Contacts between the two chains:
Residue Q100 in chain B is in contact with residue L321 in chain A (closest heavy-atom distance 2.4 Å).
Residue D518 in chain B interacts with residue E105 in chain A (closest heavy-atom distance 3.1 Å).
Residue K84 in chain B contacts residue S310 in chain A (closest heavy-atom distance 3.4 Å).
Residue E87 in chain B interacts with residue R309 in chain A (closest heavy-atom distance 3.2 Å).
Residue D516 in chain B contacts residue N106 in chain A (closest heavy-atom distance 2.9 Å).
Residue K84 in chain B is in contact with residue I307 in chain A (closest heavy-atom distance 3.5 Å).
Residue S93 in chain B interacts with residue A317 in chain A (closest heavy-atom distance 3.4 Å).
Residue N522 in chain B interacts with residue D31 in chain A (closest heavy-atom distance 3.2 Å).
Residue E88 in chain B is in contact with residue A313 in chain A (closest heavy-atom distance 3.4 Å).
Residue G482 in chain B contacts residue K86 in chain A (closest heavy-atom distance 2.8 Å).
Residue L519 in chain B is in contact with residue L58 in chain A (closest heavy-atom distance 3.5 Å).
Residue S93 in chain B interacts with residue P314 in chain A (closest heavy-atom distance 3.5 Å).
Residue R69 in chain B is in contact with residue H246 in chain A (closest heavy-atom distance 3.0 Å).
Residue A96 in chain B contacts residue N318 in chain A (closest heavy-atom distance 3.3 Å).
Residue T515 in chain B is in contact with residue N107 in chain A (closest heavy-atom distance 3.0 Å).
Residue D521 in chain B interacts with residue Q108 in chain A (closest heavy-atom distance 2.5 Å).
Residue S413 in chain B is in contact with residue R179 in chain A (closest heavy-atom distance 2.5 Å).
Residue K70 in chain B contacts residue H246 in chain A (closest heavy-atom distance 3.4 Å).
Residue S93 in chain B is in contact with residue N318 in chain A (closest heavy-atom distance 3.0 Å).
Residue A89 in chain B is in contact with residue A313 in chain A (closest heavy-atom distance 3.4 Å).
Residue L481 in chain B interacts with residue N106 in chain A (closest heavy-atom distance 3.5 Å).
Residue T515 in chain B interacts with residue N106 in chain A (closest heavy-atom distance 3.4 Å).
Residue K84 in chain B interacts with residue E293 in chain A (closest heavy-atom distance 3.0 Å).
Residue S486 in chain B contacts residue K86 in chain A (closest heavy-atom distance 2.5 Å).
Residue D521 in chain B contacts residue L58 in chain A (closest heavy-atom distance 2.9 Å).
Residue Q100 in chain B contacts residue Q319 in chain A (closest heavy-atom distance 3.5 Å).
Residue V80 in chain B contacts residue E293 in chain A (closest heavy-atom distance 3.4 Å).
Residue L523 in chain B interacts with residue S57 in chain A (closest heavy-atom distance 3.1 Å).
Residue I520 in chain B is in contact with residue L58 in chain A (closest heavy-atom distance 3.2 Å).
Residue K84 in chain B contacts residue R309 in chain A (closest heavy-atom distance 3.4 Å).
Residue N104 in chain B interacts with residue A322 in chain A (closest heavy-atom distance 3.3 Å).
Residue K446 in chain B contacts residue S137 in chain A (closest heavy-atom distance 3.3 Å).
Residue T444 in chain B interacts with residue S138 in chain A (closest heavy-atom distance 3.4 Å).
Residue L517 in chain B interacts with residue N107 in chain A (closest heavy-atom distance 3.3 Å).
Residue Q100 in chain B is in contact with residue S320 in chain A (closest heavy-atom distance 3.3 Å).
Residue I489 in chain B interacts with residue L27 in chain A (closest heavy-atom distance 3.3 Å).
Residue K450 in chain B interacts with residue N225 in chain A (closest heavy-atom distance 3.3 Å).
Residue R453 in chain B interacts with residue N225 in chain A (closest heavy-atom distance 3.5 Å).
Residue S107 in chain B contacts residue W325 in chain A (closest heavy-atom distance 3.2 Å).
Residue N522 in chain B contacts residue S57 in chain A (closest heavy-atom distance 3.1 Å).
Residue Q416 in chain B contacts residue Q226 in chain A (closest heavy-atom distance 2.5 Å).
Residue L449 in chain B interacts with residue N225 in chain A (closest heavy-atom distance 3.5 Å).
Residue K446 in chain B interacts with residue N225 in chain A (closest heavy-atom distance 3.3 Å).
Residue K446 in chain B is in contact with residue P224 in chain A (closest heavy-atom distance 3.4 Å).
Residue S483 in chain B contacts residue K86 in chain A (closest heavy-atom distance 3.5 Å).
Residue K92 in chain B contacts residue N316 in chain A (closest heavy-atom distance 3.3 Å).
Residue K450 in chain B contacts residue Q226 in chain A (closest heavy-atom distance 3.3 Å).
Residue R490 in chain B contacts residue S25 in chain A (closest heavy-atom distance 3.3 Å).
Residue E87 in chain B is in contact with residue S311 in chain A (closest heavy-atom distance 2.5 Å).
Residue R480 in chain B interacts with residue E87 in chain A (closest heavy-atom distance 3.2 Å).
Residue N522 in chain B contacts residue S23 in chain A (closest heavy-atom distance 3.0 Å).
Residue E87 in chain B interacts with residue S310 in chain A (closest heavy-atom distance 3.3 Å).
Residue F504 in chain B contacts residue N106 in chain A (closest heavy-atom distance 3.4 Å).
Residue E88 in chain B interacts with residue S310 in chain A (closest heavy-atom distance 3.5 Å).
Residue P66 in chain B is in contact with residue H246 in chain A (closest heavy-atom distance 3.2 Å).
Residue R453 in chain B is in contact with residue N270 in chain A (closest heavy-atom distance 3.1 Å).
Residue N104 in chain B interacts with residue C323 in chain A (closest heavy-atom distance 3.3 Å).
Residue N522 in chain B is in contact with residue Q28 in chain A (closest heavy-atom distance 3.3 Å).
Residue R480 in chain B contacts residue R102 in chain A (closest heavy-atom distance 3.3 Å).
Residue S93 in chain B is in contact with residue N316 in chain A (closest heavy-atom distance 3.0 Å).

The following describes two proteins that form a bound complex.

Sequence of chain B:
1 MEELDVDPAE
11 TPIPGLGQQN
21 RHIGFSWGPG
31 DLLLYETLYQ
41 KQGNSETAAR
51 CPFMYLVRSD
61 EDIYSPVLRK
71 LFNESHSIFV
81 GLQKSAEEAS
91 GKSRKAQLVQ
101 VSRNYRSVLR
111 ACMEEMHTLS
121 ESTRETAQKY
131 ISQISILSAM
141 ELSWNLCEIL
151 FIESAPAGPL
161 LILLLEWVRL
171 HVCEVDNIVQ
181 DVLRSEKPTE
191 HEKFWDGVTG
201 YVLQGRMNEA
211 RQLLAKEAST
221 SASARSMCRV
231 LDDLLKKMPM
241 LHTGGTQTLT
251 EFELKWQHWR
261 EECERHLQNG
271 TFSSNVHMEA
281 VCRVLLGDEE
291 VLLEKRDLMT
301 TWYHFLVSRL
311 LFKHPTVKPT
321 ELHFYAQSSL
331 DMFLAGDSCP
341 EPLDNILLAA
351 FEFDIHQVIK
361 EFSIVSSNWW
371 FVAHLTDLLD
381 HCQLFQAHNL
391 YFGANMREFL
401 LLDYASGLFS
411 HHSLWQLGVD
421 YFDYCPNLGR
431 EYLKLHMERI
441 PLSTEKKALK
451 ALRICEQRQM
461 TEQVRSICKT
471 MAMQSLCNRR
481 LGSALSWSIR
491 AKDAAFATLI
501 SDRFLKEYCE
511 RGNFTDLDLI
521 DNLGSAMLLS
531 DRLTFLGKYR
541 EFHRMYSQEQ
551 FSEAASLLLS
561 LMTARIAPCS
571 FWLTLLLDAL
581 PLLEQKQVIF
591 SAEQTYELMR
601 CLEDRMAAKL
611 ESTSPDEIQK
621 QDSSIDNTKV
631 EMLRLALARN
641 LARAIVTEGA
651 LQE

Sequence of chain A:
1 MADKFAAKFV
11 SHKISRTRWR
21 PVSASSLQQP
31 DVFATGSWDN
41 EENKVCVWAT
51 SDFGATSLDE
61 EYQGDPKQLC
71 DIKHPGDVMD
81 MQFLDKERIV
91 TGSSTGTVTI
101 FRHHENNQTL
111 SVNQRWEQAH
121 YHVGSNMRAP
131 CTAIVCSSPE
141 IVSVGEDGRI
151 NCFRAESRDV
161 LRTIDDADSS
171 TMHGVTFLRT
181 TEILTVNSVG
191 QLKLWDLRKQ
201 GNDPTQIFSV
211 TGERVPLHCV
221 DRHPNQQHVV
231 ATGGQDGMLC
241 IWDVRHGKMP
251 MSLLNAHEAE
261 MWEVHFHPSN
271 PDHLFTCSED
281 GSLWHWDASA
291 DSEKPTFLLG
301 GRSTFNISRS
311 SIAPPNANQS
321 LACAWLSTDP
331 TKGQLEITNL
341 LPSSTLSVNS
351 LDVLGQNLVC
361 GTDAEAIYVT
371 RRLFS